Interface contacts:
Residue L422 in the second protein contacts residue G1 in the first protein (closest heavy-atom distance 3.1 Å).
Residue G383 in the second protein contacts residue K6 in the first protein (closest heavy-atom distance 2.9 Å).
Residue H188 in the second protein contacts residue K6 in the first protein (closest heavy-atom distance 4.0 Å).
Residue N136 in the second protein is in contact with residue Y3 in the first protein (closest heavy-atom distance 4.9 Å).
Residue Y70 in the second protein contacts residue L2 in the first protein (closest heavy-atom distance 3.6 Å).
Residue H188 in the second protein interacts with residue L7 in the first protein (closest heavy-atom distance 4.9 Å).
Residue L422 in the second protein interacts with residue Y3 in the first protein (closest heavy-atom distance 2.6 Å).
Residue G203 in the second protein interacts with residue L7 in the first protein (closest heavy-atom distance 4.1 Å).
Residue Y316 in the second protein interacts with residue A4 in the first protein (closest heavy-atom distance 3.2 Å).
Residue D384 in the second protein contacts residue K6 in the first protein (closest heavy-atom distance 2.5 Å).
Residue F78 in the second protein interacts with residue K6 in the first protein (closest heavy-atom distance 4.3 Å).
Residue M421 in the second protein is in contact with residue Y3 in the first protein (closest heavy-atom distance 3.0 Å).
Residue T202 in the second protein interacts with residue L7 in the first protein (closest heavy-atom distance 4.8 Å).
Residue G383 in the second protein contacts residue S5 in the first protein (closest heavy-atom distance 3.4 Å).
Residue F201 in the second protein interacts with residue S5 in the first protein (closest heavy-atom distance 4.7 Å).
Residue Y70 in the second protein is in contact with residue G1 in the first protein (closest heavy-atom distance 3.9 Å).
Residue E72 in the second protein contacts residue L2 in the first protein (closest heavy-atom distance 4.4 Å).
Residue F80 in the second protein contacts residue Y3 in the first protein (closest heavy-atom distance 3.9 Å).
Residue H188 in the second protein contacts residue A4 in the first protein (closest heavy-atom distance 3.1 Å).
Residue N364 in the second protein interacts with residue A4 in the first protein (closest heavy-atom distance 3.9 Å).
Residue D384 in the second protein interacts with residue L7 in the first protein (closest heavy-atom distance 3.7 Å).
Residue L299 in the second protein contacts residue Y3 in the first protein (closest heavy-atom distance 4.2 Å).
Residue Y316 in the second protein interacts with residue Y3 in the first protein (closest heavy-atom distance 2.6 Å).
Residue L387 in the second protein is in contact with residue G1 in the first protein (closest heavy-atom distance 4.0 Å).
Residue Y186 in the second protein contacts residue S5 in the first protein (closest heavy-atom distance 3.8 Å).
Residue N364 in the second protein is in contact with residue Y3 in the first protein (closest heavy-atom distance 4.8 Å).
Residue Y186 in the second protein is in contact with residue Y3 in the first protein (closest heavy-atom distance 3.2 Å).
Residue F201 in the second protein interacts with residue A4 in the first protein (closest heavy-atom distance 4.4 Å).
Residue M421 in the second protein interacts with residue G1 in the first protein (closest heavy-atom distance 4.3 Å).
Residue N136 in the second protein contacts residue G1 in the first protein (closest heavy-atom distance 3.8 Å).
Residue R74 in the second protein is in contact with residue K6 in the first protein (closest heavy-atom distance 4.3 Å).
Residue G383 in the second protein interacts with residue L7 in the first protein (closest heavy-atom distance 3.9 Å).
Residue H188 in the second protein is in contact with residue Y3 in the first protein (closest heavy-atom distance 4.7 Å).
Residue H188 in the second protein interacts with residue S5 in the first protein (closest heavy-atom distance 2.9 Å).
Residue F80 in the second protein is in contact with residue A4 in the first protein (closest heavy-atom distance 4.8 Å).
Residue D384 in the second protein contacts residue S5 in the first protein (closest heavy-atom distance 3.0 Å).
Residue P382 in the second protein interacts with residue L7 in the first protein (closest heavy-atom distance 3.6 Å).
Residue Y297 in the second protein contacts residue Y3 in the first protein (closest heavy-atom distance 3.7 Å).
Residue Y186 in the second protein is in contact with residue L2 in the first protein (closest heavy-atom distance 3.9 Å).
Residue Y186 in the second protein is in contact with residue G1 in the first protein (closest heavy-atom distance 4.4 Å).
Residue G385 in the second protein contacts residue S5 in the first protein (closest heavy-atom distance 2.9 Å).
Residue Y82 in the second protein is in contact with residue L2 in the first protein (closest heavy-atom distance 5.0 Å).
Residue F301 in the second protein interacts with residue A4 in the first protein (closest heavy-atom distance 2.8 Å).
Residue L387 in the second protein interacts with residue L2 in the first protein (closest heavy-atom distance 5.0 Å).
Residue I314 in the second protein is in contact with residue A4 in the first protein (closest heavy-atom distance 4.7 Å).
Residue P382 in the second protein is in contact with residue K6 in the first protein (closest heavy-atom distance 4.7 Å).
Residue F80 in the second protein is in contact with residue L2 in the first protein (closest heavy-atom distance 2.7 Å).
Residue G385 in the second protein is in contact with residue K6 in the first protein (closest heavy-atom distance 4.7 Å).
Residue Y316 in the second protein interacts with residue L2 in the first protein (closest heavy-atom distance 4.8 Å).
Residue T172 in the second protein interacts with residue G1 in the first protein (closest heavy-atom distance 3.9 Å).
Residue F301 in the second protein is in contact with residue Y3 in the first protein (closest heavy-atom distance 5.0 Å).

The following describes two proteins that form a bound complex.

Sequence of the first protein:
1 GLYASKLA

Sequence of the second protein:
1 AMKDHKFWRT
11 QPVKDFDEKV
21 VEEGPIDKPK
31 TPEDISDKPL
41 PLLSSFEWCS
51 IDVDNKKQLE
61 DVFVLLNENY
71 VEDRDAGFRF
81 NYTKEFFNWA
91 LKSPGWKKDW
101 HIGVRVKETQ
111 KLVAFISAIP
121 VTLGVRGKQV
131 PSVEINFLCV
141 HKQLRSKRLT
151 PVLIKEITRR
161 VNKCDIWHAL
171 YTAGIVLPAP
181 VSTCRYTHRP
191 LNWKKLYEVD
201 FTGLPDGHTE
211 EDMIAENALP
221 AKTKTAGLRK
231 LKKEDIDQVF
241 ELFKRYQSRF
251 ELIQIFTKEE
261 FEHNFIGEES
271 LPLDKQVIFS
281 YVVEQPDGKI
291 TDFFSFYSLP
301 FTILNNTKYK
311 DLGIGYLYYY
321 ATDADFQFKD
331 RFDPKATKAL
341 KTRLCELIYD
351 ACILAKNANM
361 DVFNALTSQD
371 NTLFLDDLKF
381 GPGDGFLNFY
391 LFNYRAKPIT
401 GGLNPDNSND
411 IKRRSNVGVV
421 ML